Residue-level contacts at the interface:
Residue N125 in chain B interacts with residue Q19 in chain A (closest heavy-atom distance 3.0 Å).
Residue G18 in chain B contacts residue R15 in chain A (closest heavy-atom distance 3.9 Å).
Residue G16 in chain B interacts with residue Q12 in chain A (closest heavy-atom distance 3.3 Å).
Residue Q123 in chain B contacts residue Q19 in chain A (closest heavy-atom distance 2.8 Å).
Residue G178 in chain B is in contact with residue Q12 in chain A (closest heavy-atom distance 3.3 Å).
Residue Q180 in chain B is in contact with residue L9 in chain A (closest heavy-atom distance 4.0 Å).
Residue R154 in chain B contacts residue V21 in chain A (closest heavy-atom distance 3.2 Å).
Residue F191 in chain B is in contact with residue I8 in chain A (closest heavy-atom distance 3.5 Å).
Residue R181 in chain B interacts with residue L9 in chain A (closest heavy-atom distance 4.1 Å).
Residue W187 in chain B contacts residue I8 in chain A (closest heavy-atom distance 4.3 Å).
Residue K22 in chain B interacts with residue Q12 in chain A (closest heavy-atom distance 3.5 Å).
Residue R154 in chain B interacts with residue M16 in chain A (closest heavy-atom distance 3.8 Å).
Residue K156 in chain B contacts residue R20 in chain A (closest heavy-atom distance 3.6 Å).
Residue N52 in chain B contacts residue Q19 in chain A (closest heavy-atom distance 3.8 Å).
Residue V155 in chain B is in contact with residue R15 in chain A (closest heavy-atom distance 3.0 Å).
Residue Q55 in chain B contacts residue E18 in chain A (closest heavy-atom distance 4.0 Å).
Residue V155 in chain B interacts with residue R20 in chain A (closest heavy-atom distance 3.2 Å).
Residue R154 in chain B contacts residue R15 in chain A (closest heavy-atom distance 3.7 Å).
Residue N125 in chain B interacts with residue M16 in chain A (closest heavy-atom distance 3.9 Å).
Residue K156 in chain B is in contact with residue V21 in chain A (closest heavy-atom distance 2.5 Å).
Residue S23 in chain B is in contact with residue R15 in chain A (closest heavy-atom distance 4.1 Å).
Residue G18 in chain B interacts with residue Q12 in chain A (closest heavy-atom distance 4.2 Å).
Residue L15 in chain B interacts with residue Q12 in chain A (closest heavy-atom distance 3.3 Å).
Residue G18 in chain B is in contact with residue K14 in chain A (closest heavy-atom distance 4.2 Å).
Residue V155 in chain B is in contact with residue V21 in chain A (closest heavy-atom distance 3.1 Å).
Residue L124 in chain B contacts residue Q19 in chain A (closest heavy-atom distance 4.0 Å).
Residue T157 in chain B interacts with residue R15 in chain A (closest heavy-atom distance 4.2 Å).
Residue F235 in chain B interacts with residue F4 in chain A (closest heavy-atom distance 3.9 Å).
Residue L225 in chain B contacts residue S11 in chain A (closest heavy-atom distance 3.7 Å).
Residue A17 in chain B is in contact with residue K14 in chain A (closest heavy-atom distance 3.8 Å).
Residue E19 in chain B contacts residue R20 in chain A (closest heavy-atom distance 2.2 Å).
Residue Q55 in chain B is in contact with residue R20 in chain A (closest heavy-atom distance 3.1 Å).
Residue G179 in chain B contacts residue L9 in chain A (closest heavy-atom distance 3.9 Å).
Residue W187 in chain B contacts residue L9 in chain A (closest heavy-atom distance 3.5 Å).
Residue L124 in chain B is in contact with residue M16 in chain A (closest heavy-atom distance 3.8 Å).
Residue E221 in chain B contacts residue K14 in chain A (closest heavy-atom distance 2.6 Å).
Residue R154 in chain B is in contact with residue Q19 in chain A (closest heavy-atom distance 2.3 Å).
Residue F191 in chain B contacts residue F4 in chain A (closest heavy-atom distance 4.1 Å).
Residue N232 in chain B is in contact with residue F4 in chain A (closest heavy-atom distance 3.8 Å).
Residue S228 in chain B contacts residue F4 in chain A (closest heavy-atom distance 4.3 Å).
Residue G18 in chain B is in contact with residue S11 in chain A (closest heavy-atom distance 3.5 Å).
Residue A59 in chain B interacts with residue Q19 in chain A (closest heavy-atom distance 3.3 Å).
Residue I229 in chain B interacts with residue F4 in chain A (closest heavy-atom distance 4.1 Å).
Residue N52 in chain B interacts with residue R20 in chain A (closest heavy-atom distance 3.9 Å).
Residue A17 in chain B contacts residue S11 in chain A (closest heavy-atom distance 3.9 Å).
Residue L15 in chain B interacts with residue I8 in chain A (closest heavy-atom distance 4.3 Å).
Residue E215 in chain B contacts residue R10 in chain A (closest heavy-atom distance 3.2 Å).
Residue E19 in chain B interacts with residue R15 in chain A (closest heavy-atom distance 3.2 Å).
Residue R218 in chain B interacts with residue K14 in chain A (closest heavy-atom distance 3.5 Å).
Residue F191 in chain B is in contact with residue F5 in chain A (closest heavy-atom distance 4.2 Å).
Residue E19 in chain B interacts with residue M16 in chain A (closest heavy-atom distance 4.2 Å).
Residue Q55 in chain B interacts with residue Q19 in chain A (closest heavy-atom distance 3.0 Å).
Residue Q123 in chain B interacts with residue M16 in chain A (closest heavy-atom distance 3.7 Å).
Residue W187 in chain B interacts with residue F5 in chain A (closest heavy-atom distance 3.3 Å).
Residue S51 in chain B interacts with residue V21 in chain A (closest heavy-atom distance 3.5 Å).
Residue L225 in chain B interacts with residue I8 in chain A (closest heavy-atom distance 4.0 Å).
Residue Q55 in chain B is in contact with residue V21 in chain A (closest heavy-atom distance 3.2 Å).
Residue N52 in chain B interacts with residue V21 in chain A (closest heavy-atom distance 3.4 Å).
Residue S228 in chain B interacts with residue L7 in chain A (closest heavy-atom distance 3.3 Å).
Residue R154 in chain B contacts residue R20 in chain A (closest heavy-atom distance 3.0 Å).

Sequence of chain B:
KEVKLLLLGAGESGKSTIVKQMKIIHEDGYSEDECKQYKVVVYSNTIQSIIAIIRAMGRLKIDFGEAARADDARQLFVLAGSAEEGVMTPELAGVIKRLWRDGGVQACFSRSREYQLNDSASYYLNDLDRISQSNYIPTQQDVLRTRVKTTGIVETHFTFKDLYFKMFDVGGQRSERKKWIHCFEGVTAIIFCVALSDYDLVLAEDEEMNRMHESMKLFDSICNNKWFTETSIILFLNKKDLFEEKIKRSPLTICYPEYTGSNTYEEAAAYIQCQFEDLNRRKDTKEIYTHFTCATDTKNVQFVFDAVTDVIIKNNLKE

This data describes a binding interaction between two proteins.

Sequence of chain A:
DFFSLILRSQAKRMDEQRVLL